Sequence of chain B:
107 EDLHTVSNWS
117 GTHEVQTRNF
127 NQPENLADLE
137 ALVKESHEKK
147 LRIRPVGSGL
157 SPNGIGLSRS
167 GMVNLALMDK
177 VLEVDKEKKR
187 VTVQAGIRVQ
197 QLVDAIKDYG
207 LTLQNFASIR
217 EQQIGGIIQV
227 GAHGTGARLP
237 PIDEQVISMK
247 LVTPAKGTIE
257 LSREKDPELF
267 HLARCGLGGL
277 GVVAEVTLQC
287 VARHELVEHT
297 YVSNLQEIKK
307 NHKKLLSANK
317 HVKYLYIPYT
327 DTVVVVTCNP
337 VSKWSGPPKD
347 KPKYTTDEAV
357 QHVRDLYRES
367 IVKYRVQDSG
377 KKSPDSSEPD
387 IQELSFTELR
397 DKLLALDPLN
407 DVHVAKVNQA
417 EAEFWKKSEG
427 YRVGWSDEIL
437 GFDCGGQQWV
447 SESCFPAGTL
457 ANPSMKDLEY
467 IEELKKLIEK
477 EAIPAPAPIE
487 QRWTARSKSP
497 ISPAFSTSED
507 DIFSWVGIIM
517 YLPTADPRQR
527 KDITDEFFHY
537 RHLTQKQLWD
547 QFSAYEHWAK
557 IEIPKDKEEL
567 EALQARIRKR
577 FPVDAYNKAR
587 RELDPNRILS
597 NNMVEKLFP

Sequence of chain A:
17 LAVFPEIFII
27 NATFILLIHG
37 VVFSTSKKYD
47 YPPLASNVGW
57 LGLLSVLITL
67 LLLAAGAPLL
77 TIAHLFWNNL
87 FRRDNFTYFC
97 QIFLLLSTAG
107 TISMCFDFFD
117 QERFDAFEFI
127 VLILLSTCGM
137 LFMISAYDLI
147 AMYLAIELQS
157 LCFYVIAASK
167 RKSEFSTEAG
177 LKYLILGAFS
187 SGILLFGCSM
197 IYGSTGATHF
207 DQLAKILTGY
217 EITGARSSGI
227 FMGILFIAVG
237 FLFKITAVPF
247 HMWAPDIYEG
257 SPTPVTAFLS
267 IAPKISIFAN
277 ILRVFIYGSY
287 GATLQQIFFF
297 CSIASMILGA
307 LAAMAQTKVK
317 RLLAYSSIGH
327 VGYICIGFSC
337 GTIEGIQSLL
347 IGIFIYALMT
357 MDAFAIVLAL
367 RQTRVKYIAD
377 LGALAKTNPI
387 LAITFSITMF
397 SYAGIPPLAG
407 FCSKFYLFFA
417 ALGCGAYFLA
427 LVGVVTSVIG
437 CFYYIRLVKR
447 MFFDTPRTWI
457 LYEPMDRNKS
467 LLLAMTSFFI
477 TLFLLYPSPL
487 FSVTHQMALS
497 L

The following describes two proteins that form a bound complex.

Contacts between the two chains:
Residue W115 in chain B interacts with residue G337 in chain A (closest heavy-atom distance 3.7 Å).
Residue S113 in chain B is in contact with residue G215 in chain A (closest heavy-atom distance 3.4 Å).
Residue S116 in chain B interacts with residue L497 in chain A (closest heavy-atom distance 4.8 Å).
Residue T118 in chain B is in contact with residue L497 in chain A (closest heavy-atom distance 3.2 Å).
Residue N114 in chain B is in contact with residue Y283 in chain A (closest heavy-atom distance 3.2 Å).
Residue N114 in chain B is in contact with residue T214 in chain A (closest heavy-atom distance 4.3 Å).
Residue T118 in chain B contacts residue S496 in chain A (closest heavy-atom distance 4.9 Å).
Residue W115 in chain B contacts residue Y286 in chain A (closest heavy-atom distance 3.2 Å).
Residue W115 in chain B contacts residue T338 in chain A (closest heavy-atom distance 3.7 Å).
Residue N114 in chain B contacts residue I339 in chain A (closest heavy-atom distance 5.0 Å).
Residue N114 in chain B is in contact with residue I282 in chain A (closest heavy-atom distance 4.5 Å).
Residue S113 in chain B interacts with residue Y286 in chain A (closest heavy-atom distance 3.1 Å).
Residue S113 in chain B interacts with residue T214 in chain A (closest heavy-atom distance 3.9 Å).
Residue S116 in chain B contacts residue L495 in chain A (closest heavy-atom distance 3.9 Å).
Residue T118 in chain B is in contact with residue Y283 in chain A (closest heavy-atom distance 3.7 Å).
Residue W115 in chain B interacts with residue I339 in chain A (closest heavy-atom distance 3.7 Å).